Residue-level contacts at the interface:
Residue I368 in the second protein contacts residue V39 in the first protein (closest heavy-atom distance 4.1 Å).
Residue R371 in the second protein is in contact with residue V39 in the first protein (closest heavy-atom distance 3.6 Å).
Residue Y372 in the second protein interacts with residue V38 in the first protein (closest heavy-atom distance 5.0 Å).
Residue I368 in the second protein is in contact with residue I70 in the first protein (closest heavy-atom distance 4.3 Å).
Residue F426 in the second protein interacts with residue I42 in the first protein (closest heavy-atom distance 3.9 Å).
Residue P425 in the second protein is in contact with residue V46 in the first protein (closest heavy-atom distance 4.3 Å).
Residue F369 in the second protein interacts with residue L71 in the first protein (closest heavy-atom distance 4.2 Å).
Residue Y372 in the second protein contacts residue I42 in the first protein (closest heavy-atom distance 3.3 Å).
Residue F369 in the second protein contacts residue I70 in the first protein (closest heavy-atom distance 4.0 Å).
Residue V366 in the second protein contacts residue L71 in the first protein (closest heavy-atom distance 3.8 Å).
Residue P364 in the second protein contacts residue V76 in the first protein (closest heavy-atom distance 3.8 Å).
Residue V366 in the second protein is in contact with residue V76 in the first protein (closest heavy-atom distance 4.1 Å).
Residue V366 in the second protein interacts with residue I70 in the first protein (closest heavy-atom distance 3.5 Å).
Residue F369 in the second protein is in contact with residue I42 in the first protein (closest heavy-atom distance 3.8 Å).
Residue T424 in the second protein is in contact with residue N43 in the first protein (closest heavy-atom distance 3.9 Å).
Residue P425 in the second protein interacts with residue N43 in the first protein (closest heavy-atom distance 3.4 Å).
Residue F369 in the second protein interacts with residue I67 in the first protein (closest heavy-atom distance 4.0 Å).
Residue H365 in the second protein is in contact with residue A74 in the first protein (closest heavy-atom distance 4.6 Å).
Residue Y372 in the second protein contacts residue N43 in the first protein (closest heavy-atom distance 2.7 Å).
Residue R423 in the second protein is in contact with residue N43 in the first protein (closest heavy-atom distance 3.9 Å).
Residue F426 in the second protein is in contact with residue V46 in the first protein (closest heavy-atom distance 3.8 Å).
Residue V366 in the second protein interacts with residue A74 in the first protein (closest heavy-atom distance 4.3 Å).
Residue Y372 in the second protein contacts residue V39 in the first protein (closest heavy-atom distance 3.2 Å).
Residue P425 in the second protein contacts residue S47 in the first protein (closest heavy-atom distance 4.2 Å).

This data describes a binding interaction between two proteins.

Sequence of the second protein:
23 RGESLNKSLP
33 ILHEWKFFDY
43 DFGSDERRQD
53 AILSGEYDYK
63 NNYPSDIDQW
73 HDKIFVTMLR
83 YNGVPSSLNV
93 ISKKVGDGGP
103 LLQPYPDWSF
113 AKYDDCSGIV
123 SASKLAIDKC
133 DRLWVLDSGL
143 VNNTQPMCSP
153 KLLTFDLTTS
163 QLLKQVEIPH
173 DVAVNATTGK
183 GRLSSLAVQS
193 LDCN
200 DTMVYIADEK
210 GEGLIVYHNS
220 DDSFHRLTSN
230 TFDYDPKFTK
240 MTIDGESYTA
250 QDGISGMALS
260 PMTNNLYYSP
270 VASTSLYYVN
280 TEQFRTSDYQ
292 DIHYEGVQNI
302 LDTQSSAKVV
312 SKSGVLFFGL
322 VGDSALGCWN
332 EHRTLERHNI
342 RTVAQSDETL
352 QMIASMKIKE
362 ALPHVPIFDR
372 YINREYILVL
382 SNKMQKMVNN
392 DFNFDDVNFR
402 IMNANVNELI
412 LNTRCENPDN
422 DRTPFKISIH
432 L

Sequence of the first protein:
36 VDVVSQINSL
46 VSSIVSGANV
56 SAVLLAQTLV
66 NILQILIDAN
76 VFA